Residue-level contacts at the interface:
Residue V135 in protein 1 interacts with residue L22 in protein 2 (closest heavy-atom distance 3.3 Å).
Residue Y139 in protein 1 interacts with residue S20 in protein 2 (closest heavy-atom distance 3.1 Å).
Residue D174 in protein 1 interacts with residue S20 in protein 2 (closest heavy-atom distance 4.2 Å).
Residue V202 in protein 1 interacts with residue L22 in protein 2 (closest heavy-atom distance 4.8 Å).
Residue D136 in protein 1 interacts with residue K24 in protein 2 (closest heavy-atom distance 3.4 Å).
Residue D136 in protein 1 interacts with residue G21 in protein 2 (closest heavy-atom distance 4.0 Å).
Residue L205 in protein 1 interacts with residue L22 in protein 2 (closest heavy-atom distance 3.7 Å).
Residue L205 in protein 1 interacts with residue Y17 in protein 2 (closest heavy-atom distance 3.2 Å).
Residue I140 in protein 1 contacts residue L22 in protein 2 (closest heavy-atom distance 4.5 Å).
Residue V202 in protein 1 contacts residue Y17 in protein 2 (closest heavy-atom distance 4.9 Å).
Residue K143 in protein 1 interacts with residue S20 in protein 2 (closest heavy-atom distance 4.5 Å).
Residue G134 in protein 1 interacts with residue L22 in protein 2 (closest heavy-atom distance 4.9 Å).
Residue Y139 in protein 1 is in contact with residue L22 in protein 2 (closest heavy-atom distance 3.4 Å).
Residue D136 in protein 1 is in contact with residue L22 in protein 2 (closest heavy-atom distance 3.0 Å).
Residue M178 in protein 1 interacts with residue L22 in protein 2 (closest heavy-atom distance 3.9 Å).
Residue E207 in protein 1 is in contact with residue A16 in protein 2 (closest heavy-atom distance 3.2 Å).
Residue R203 in protein 1 contacts residue Y17 in protein 2 (closest heavy-atom distance 3.8 Å).
Residue G134 in protein 1 contacts residue L23 in protein 2 (closest heavy-atom distance 3.8 Å).
Residue Y139 in protein 1 is in contact with residue G21 in protein 2 (closest heavy-atom distance 3.5 Å).
Residue M178 in protein 1 is in contact with residue Y17 in protein 2 (closest heavy-atom distance 4.1 Å).
Residue N204 in protein 1 interacts with residue Y17 in protein 2 (closest heavy-atom distance 5.0 Å).
Residue M178 in protein 1 is in contact with residue A16 in protein 2 (closest heavy-atom distance 4.7 Å).
Residue M178 in protein 1 is in contact with residue S20 in protein 2 (closest heavy-atom distance 3.8 Å).

Sequence of protein 2:
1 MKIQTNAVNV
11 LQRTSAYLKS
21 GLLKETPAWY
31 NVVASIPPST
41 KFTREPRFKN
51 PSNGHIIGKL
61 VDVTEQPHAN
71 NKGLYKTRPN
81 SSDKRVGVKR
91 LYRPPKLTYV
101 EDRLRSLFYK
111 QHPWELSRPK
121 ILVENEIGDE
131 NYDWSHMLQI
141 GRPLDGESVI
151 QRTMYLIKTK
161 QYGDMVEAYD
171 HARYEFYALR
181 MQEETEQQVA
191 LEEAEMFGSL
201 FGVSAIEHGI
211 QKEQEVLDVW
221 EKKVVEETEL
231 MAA

The following describes two proteins that form a bound complex.

Sequence of protein 1:
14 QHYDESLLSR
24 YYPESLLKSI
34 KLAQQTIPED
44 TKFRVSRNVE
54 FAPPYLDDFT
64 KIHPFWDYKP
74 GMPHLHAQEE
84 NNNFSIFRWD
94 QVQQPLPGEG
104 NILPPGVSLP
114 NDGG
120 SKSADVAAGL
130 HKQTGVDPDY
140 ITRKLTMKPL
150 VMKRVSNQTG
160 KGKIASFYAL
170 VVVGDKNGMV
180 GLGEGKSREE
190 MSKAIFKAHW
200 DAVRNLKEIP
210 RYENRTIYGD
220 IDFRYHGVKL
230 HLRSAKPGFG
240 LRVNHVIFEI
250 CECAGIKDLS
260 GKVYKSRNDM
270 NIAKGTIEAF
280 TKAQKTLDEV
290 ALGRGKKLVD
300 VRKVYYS